Interface contacts:
Residue N185 in protein 2 interacts with residue A184 in protein 1 (closest heavy-atom distance 4.0 Å).
Residue N188 in protein 2 interacts with residue E265 in protein 1 (closest heavy-atom distance 4.2 Å).
Residue L171 in protein 2 is in contact with residue V260 in protein 1 (closest heavy-atom distance 4.3 Å).
Residue A178 in protein 2 is in contact with residue Q261 in protein 1 (closest heavy-atom distance 4.4 Å).
Residue Q261 in protein 2 is in contact with residue A178 in protein 1 (closest heavy-atom distance 4.3 Å).
Residue E265 in protein 2 contacts residue N188 in protein 1 (closest heavy-atom distance 5.0 Å).
Residue A184 in protein 2 is in contact with residue N185 in protein 1 (closest heavy-atom distance 4.0 Å).
Residue I169 in protein 2 is in contact with residue L262 in protein 1 (closest heavy-atom distance 4.1 Å).
Residue I169 in protein 2 contacts residue G263 in protein 1 (closest heavy-atom distance 3.2 Å).
Residue L262 in protein 2 contacts residue A181 in protein 1 (closest heavy-atom distance 4.2 Å).
Residue G263 in protein 2 is in contact with residue L171 in protein 1 (closest heavy-atom distance 4.5 Å).
Residue P204 in protein 2 contacts residue N185 in protein 1 (closest heavy-atom distance 3.2 Å).
Residue N185 in protein 2 is in contact with residue L262 in protein 1 (closest heavy-atom distance 4.7 Å).
Residue I169 in protein 2 contacts residue G264 in protein 1 (closest heavy-atom distance 4.0 Å).
Residue L171 in protein 2 contacts residue G263 in protein 1 (closest heavy-atom distance 4.5 Å).
Residue N188 in protein 2 contacts residue G263 in protein 1 (closest heavy-atom distance 2.8 Å).
Residue L262 in protein 2 interacts with residue L171 in protein 1 (closest heavy-atom distance 4.0 Å).
Residue G264 in protein 2 is in contact with residue L171 in protein 1 (closest heavy-atom distance 3.6 Å).
Residue A181 in protein 2 contacts residue L262 in protein 1 (closest heavy-atom distance 4.4 Å).
Residue L262 in protein 2 contacts residue I169 in protein 1 (closest heavy-atom distance 4.2 Å).
Residue G258 in protein 2 contacts residue T187 in protein 1 (closest heavy-atom distance 4.9 Å).
Residue V260 in protein 2 interacts with residue L171 in protein 1 (closest heavy-atom distance 4.2 Å).
Residue G263 in protein 2 interacts with residue T187 in protein 1 (closest heavy-atom distance 3.8 Å).
Residue S205 in protein 2 is in contact with residue N185 in protein 1 (closest heavy-atom distance 3.6 Å).
Residue T187 in protein 2 is in contact with residue P204 in protein 1 (closest heavy-atom distance 3.7 Å).
Residue G263 in protein 2 is in contact with residue I169 in protein 1 (closest heavy-atom distance 3.4 Å).
Residue L171 in protein 2 is in contact with residue Q261 in protein 1 (closest heavy-atom distance 3.5 Å).
Residue G263 in protein 2 contacts residue N188 in protein 1 (closest heavy-atom distance 2.6 Å).
Residue T170 in protein 2 is in contact with residue E265 in protein 1 (closest heavy-atom distance 5.0 Å).
Residue T187 in protein 2 is in contact with residue L262 in protein 1 (closest heavy-atom distance 3.7 Å).
Residue G264 in protein 2 interacts with residue T170 in protein 1 (closest heavy-atom distance 3.3 Å).
Residue L262 in protein 2 contacts residue N185 in protein 1 (closest heavy-atom distance 4.7 Å).
Residue A182 in protein 2 contacts residue L262 in protein 1 (closest heavy-atom distance 3.6 Å).
Residue T187 in protein 2 contacts residue G258 in protein 1 (closest heavy-atom distance 4.8 Å).
Residue N188 in protein 2 contacts residue G264 in protein 1 (closest heavy-atom distance 4.8 Å).
Residue L171 in protein 2 interacts with residue L262 in protein 1 (closest heavy-atom distance 4.0 Å).
Residue L262 in protein 2 contacts residue A182 in protein 1 (closest heavy-atom distance 3.7 Å).
Residue G264 in protein 2 interacts with residue N188 in protein 1 (closest heavy-atom distance 4.7 Å).
Residue L262 in protein 2 contacts residue T187 in protein 1 (closest heavy-atom distance 3.6 Å).
Residue T170 in protein 2 contacts residue G264 in protein 1 (closest heavy-atom distance 3.1 Å).
Residue A178 in protein 2 contacts residue L262 in protein 1 (closest heavy-atom distance 3.4 Å).
Residue N185 in protein 2 contacts residue S205 in protein 1 (closest heavy-atom distance 3.5 Å).
Residue T187 in protein 2 contacts residue G263 in protein 1 (closest heavy-atom distance 4.0 Å).
Residue Q261 in protein 2 is in contact with residue L171 in protein 1 (closest heavy-atom distance 3.5 Å).
Residue L262 in protein 2 is in contact with residue A178 in protein 1 (closest heavy-atom distance 3.5 Å).
Residue P204 in protein 2 interacts with residue T187 in protein 1 (closest heavy-atom distance 3.6 Å).
Residue L171 in protein 2 contacts residue G264 in protein 1 (closest heavy-atom distance 3.6 Å).
Residue N185 in protein 2 contacts residue P204 in protein 1 (closest heavy-atom distance 3.2 Å).
Residue G264 in protein 2 contacts residue I169 in protein 1 (closest heavy-atom distance 3.8 Å).

Sequence of protein 1:
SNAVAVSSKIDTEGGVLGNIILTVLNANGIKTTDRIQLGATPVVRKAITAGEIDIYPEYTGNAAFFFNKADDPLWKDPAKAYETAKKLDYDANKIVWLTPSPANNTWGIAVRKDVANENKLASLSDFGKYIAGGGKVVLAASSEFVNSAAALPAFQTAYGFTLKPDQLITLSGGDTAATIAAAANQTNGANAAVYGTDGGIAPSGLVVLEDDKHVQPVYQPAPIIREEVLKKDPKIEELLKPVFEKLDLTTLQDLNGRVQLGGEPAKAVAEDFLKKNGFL

These two protein chains interact to form a complex.

Sequence of protein 2:
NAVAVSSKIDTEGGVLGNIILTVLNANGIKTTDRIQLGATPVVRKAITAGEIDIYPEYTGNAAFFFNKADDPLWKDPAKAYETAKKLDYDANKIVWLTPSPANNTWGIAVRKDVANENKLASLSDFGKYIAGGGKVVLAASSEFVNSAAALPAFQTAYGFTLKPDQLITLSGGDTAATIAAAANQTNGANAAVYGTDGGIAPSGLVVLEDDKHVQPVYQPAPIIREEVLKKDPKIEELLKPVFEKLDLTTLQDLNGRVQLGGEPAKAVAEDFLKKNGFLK